Contacts between the two chains:
Residue L30 in protein 2 is in contact with residue R432 in protein 1 (closest heavy-atom distance 3.5 Å).
Residue E31 in protein 2 is in contact with residue Y430 in protein 1 (closest heavy-atom distance 3.4 Å).
Residue E31 in protein 2 interacts with residue R432 in protein 1 (closest heavy-atom distance 2.8 Å).
Residue E65 in protein 2 interacts with residue R318 in protein 1 (closest heavy-atom distance 3.5 Å).
Residue E339 in protein 2 is in contact with residue T338 in protein 1 (closest heavy-atom distance 3.5 Å).
Residue I331 in protein 2 contacts residue P69 in protein 1 (closest heavy-atom distance 3.6 Å).
Residue V74 in protein 2 interacts with residue P326 in protein 1 (closest heavy-atom distance 3.7 Å).
Residue S81 in protein 2 interacts with residue D82 in protein 1 (closest heavy-atom distance 3.4 Å).
Residue N64 in protein 2 contacts residue P326 in protein 1 (closest heavy-atom distance 3.7 Å).
Residue D322 in protein 2 interacts with residue E65 in protein 1 (closest heavy-atom distance 3.6 Å).
Residue P69 in protein 2 interacts with residue T321 in protein 1 (closest heavy-atom distance 3.6 Å).
Residue E83 in protein 2 interacts with residue S81 in protein 1 (closest heavy-atom distance 2.4 Å).
Residue E340 in protein 2 is in contact with residue T338 in protein 1 (closest heavy-atom distance 2.6 Å).
Residue S81 in protein 2 contacts residue E83 in protein 1 (closest heavy-atom distance 2.6 Å).
Residue R432 in protein 2 is in contact with residue F34 in protein 1 (closest heavy-atom distance 3.5 Å).
Residue Y430 in protein 2 is in contact with residue E27 in protein 1 (closest heavy-atom distance 3.0 Å).
Residue R432 in protein 2 is in contact with residue E27 in protein 1 (closest heavy-atom distance 2.8 Å).
Residue R342 in protein 2 is in contact with residue E339 in protein 1 (closest heavy-atom distance 3.7 Å).
Residue E31 in protein 2 is in contact with residue K431 in protein 1 (closest heavy-atom distance 2.9 Å).
Residue K431 in protein 2 interacts with residue F34 in protein 1 (closest heavy-atom distance 3.5 Å).
Residue R318 in protein 2 interacts with residue E65 in protein 1 (closest heavy-atom distance 3.1 Å).
Residue R70 in protein 2 contacts residue I331 in protein 1 (closest heavy-atom distance 3.6 Å).
Residue R70 in protein 2 is in contact with residue D364 in protein 1 (closest heavy-atom distance 2.8 Å).
Residue P326 in protein 2 interacts with residue N64 in protein 1 (closest heavy-atom distance 3.5 Å).
Residue P326 in protein 2 interacts with residue V74 in protein 1 (closest heavy-atom distance 3.6 Å).
Residue E27 in protein 2 contacts residue R432 in protein 1 (closest heavy-atom distance 2.4 Å).
Residue D82 in protein 2 is in contact with residue D82 in protein 1 (closest heavy-atom distance 2.9 Å).
Residue D82 in protein 2 contacts residue S81 in protein 1 (closest heavy-atom distance 3.6 Å).
Residue P69 in protein 2 contacts residue I331 in protein 1 (closest heavy-atom distance 3.7 Å).
Residue E83 in protein 2 interacts with residue R95 in protein 1 (closest heavy-atom distance 3.0 Å).
Residue R318 in protein 2 interacts with residue R26 in protein 1 (closest heavy-atom distance 3.7 Å).
Residue E339 in protein 2 contacts residue R342 in protein 1 (closest heavy-atom distance 3.6 Å).
Residue Y430 in protein 2 is in contact with residue E31 in protein 1 (closest heavy-atom distance 3.3 Å).
Residue I331 in protein 2 contacts residue R70 in protein 1 (closest heavy-atom distance 3.7 Å).
Residue E65 in protein 2 interacts with residue D322 in protein 1 (closest heavy-atom distance 3.5 Å).
Residue E83 in protein 2 interacts with residue D82 in protein 1 (closest heavy-atom distance 3.6 Å).
Residue G314 in protein 2 interacts with residue R70 in protein 1 (closest heavy-atom distance 3.7 Å).
Residue E27 in protein 2 is in contact with residue Y430 in protein 1 (closest heavy-atom distance 3.2 Å).
Residue K61 in protein 2 interacts with residue L324 in protein 1 (closest heavy-atom distance 3.4 Å).
Residue T338 in protein 2 is in contact with residue E339 in protein 1 (closest heavy-atom distance 3.4 Å).
Residue T338 in protein 2 is in contact with residue E340 in protein 1 (closest heavy-atom distance 2.5 Å).
Residue R102 in protein 2 contacts residue P333 in protein 1 (closest heavy-atom distance 3.5 Å).
Residue R432 in protein 2 is in contact with residue E31 in protein 1 (closest heavy-atom distance 2.9 Å).
Residue E340 in protein 2 contacts residue E340 in protein 1 (closest heavy-atom distance 3.2 Å).
Residue D322 in protein 2 is in contact with residue K61 in protein 1 (closest heavy-atom distance 3.5 Å).
Residue P333 in protein 2 interacts with residue R70 in protein 1 (closest heavy-atom distance 3.4 Å).
Residue E340 in protein 2 is in contact with residue R352 in protein 1 (closest heavy-atom distance 3.1 Å).
Residue F107 in protein 2 contacts residue R327 in protein 1 (closest heavy-atom distance 3.6 Å).
Residue D364 in protein 2 is in contact with residue R70 in protein 1 (closest heavy-atom distance 2.8 Å).
Residue R95 in protein 2 is in contact with residue E83 in protein 1 (closest heavy-atom distance 2.7 Å).
Residue P333 in protein 2 interacts with residue R102 in protein 1 (closest heavy-atom distance 3.5 Å).
Residue K61 in protein 2 contacts residue D322 in protein 1 (closest heavy-atom distance 3.0 Å).
Residue R70 in protein 2 is in contact with residue P333 in protein 1 (closest heavy-atom distance 3.3 Å).
Residue R352 in protein 2 contacts residue E340 in protein 1 (closest heavy-atom distance 2.9 Å).
Residue R70 in protein 2 interacts with residue G314 in protein 1 (closest heavy-atom distance 3.5 Å).
Residue E83 in protein 2 contacts residue E83 in protein 1 (closest heavy-atom distance 3.3 Å).
Residue L324 in protein 2 is in contact with residue K61 in protein 1 (closest heavy-atom distance 3.4 Å).
Residue K431 in protein 2 interacts with residue E31 in protein 1 (closest heavy-atom distance 3.1 Å).
Residue E339 in protein 2 contacts residue E339 in protein 1 (closest heavy-atom distance 2.9 Å).
Residue E35 in protein 2 is in contact with residue K431 in protein 1 (closest heavy-atom distance 3.3 Å).

This data describes a binding interaction between two proteins.

Sequence of protein 2:
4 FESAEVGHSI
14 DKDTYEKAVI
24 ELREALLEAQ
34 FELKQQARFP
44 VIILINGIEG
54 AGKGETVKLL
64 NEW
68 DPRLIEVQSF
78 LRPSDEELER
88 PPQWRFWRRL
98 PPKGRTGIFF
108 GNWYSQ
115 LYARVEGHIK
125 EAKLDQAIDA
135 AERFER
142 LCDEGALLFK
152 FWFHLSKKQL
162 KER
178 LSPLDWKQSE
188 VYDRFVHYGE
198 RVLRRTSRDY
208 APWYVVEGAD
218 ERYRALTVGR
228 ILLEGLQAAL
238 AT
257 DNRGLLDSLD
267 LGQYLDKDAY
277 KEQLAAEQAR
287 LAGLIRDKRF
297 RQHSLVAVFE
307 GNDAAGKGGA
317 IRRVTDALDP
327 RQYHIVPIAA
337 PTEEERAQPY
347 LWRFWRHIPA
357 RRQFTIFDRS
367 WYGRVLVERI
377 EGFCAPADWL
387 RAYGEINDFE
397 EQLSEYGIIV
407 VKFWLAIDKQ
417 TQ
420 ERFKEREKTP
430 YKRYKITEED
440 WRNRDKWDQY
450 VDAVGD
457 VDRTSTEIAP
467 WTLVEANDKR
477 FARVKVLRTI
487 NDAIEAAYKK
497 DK

Sequence of protein 1:
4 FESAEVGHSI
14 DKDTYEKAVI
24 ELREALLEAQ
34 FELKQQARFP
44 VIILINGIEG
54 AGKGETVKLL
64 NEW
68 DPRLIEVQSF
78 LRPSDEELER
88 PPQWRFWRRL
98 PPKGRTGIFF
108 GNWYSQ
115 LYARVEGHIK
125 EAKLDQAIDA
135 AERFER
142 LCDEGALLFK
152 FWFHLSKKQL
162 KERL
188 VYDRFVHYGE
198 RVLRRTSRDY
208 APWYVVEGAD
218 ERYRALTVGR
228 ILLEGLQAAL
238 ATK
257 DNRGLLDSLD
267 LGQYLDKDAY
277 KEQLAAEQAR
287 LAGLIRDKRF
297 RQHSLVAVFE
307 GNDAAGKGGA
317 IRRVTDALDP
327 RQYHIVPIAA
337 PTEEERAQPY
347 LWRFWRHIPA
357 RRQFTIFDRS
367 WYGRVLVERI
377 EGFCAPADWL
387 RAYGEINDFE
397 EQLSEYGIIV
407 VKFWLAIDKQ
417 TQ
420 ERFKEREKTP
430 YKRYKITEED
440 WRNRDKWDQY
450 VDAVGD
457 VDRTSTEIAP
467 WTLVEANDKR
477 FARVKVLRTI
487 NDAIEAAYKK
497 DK